Sequence of the second protein:
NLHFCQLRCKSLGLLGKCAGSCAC

Contacts between the two chains:
Residue D295 in the first protein contacts residue G21 in the second protein (closest heavy-atom distance 3.6 Å).
Residue A139 in the first protein is in contact with residue K18 in the second protein (closest heavy-atom distance 3.8 Å).
Residue D197 in the first protein interacts with residue A25 in the second protein (closest heavy-atom distance 5.0 Å).
Residue G196 in the first protein contacts residue C24 in the second protein (closest heavy-atom distance 3.3 Å).
Residue S194 in the first protein interacts with residue L15 in the second protein (closest heavy-atom distance 3.5 Å).
Residue V251 in the first protein contacts residue S22 in the second protein (closest heavy-atom distance 3.5 Å).
Residue E250 in the first protein is in contact with residue S22 in the second protein (closest heavy-atom distance 3.3 Å).
Residue S194 in the first protein is in contact with residue C26 in the second protein (closest heavy-atom distance 3.4 Å).
Residue Q249 in the first protein is in contact with residue S22 in the second protein (closest heavy-atom distance 4.1 Å).
Residue G196 in the first protein is in contact with residue C26 in the second protein (closest heavy-atom distance 4.0 Å).
Residue G294 in the first protein interacts with residue G21 in the second protein (closest heavy-atom distance 3.7 Å).
Residue I200 in the first protein is in contact with residue C24 in the second protein (closest heavy-atom distance 3.6 Å).
Residue D197 in the first protein is in contact with residue C24 in the second protein (closest heavy-atom distance 2.9 Å).
Residue G293 in the first protein is in contact with residue A20 in the second protein (closest heavy-atom distance 3.8 Å).
Residue G195 in the first protein contacts residue A25 in the second protein (closest heavy-atom distance 3.5 Å).
Residue I200 in the first protein is in contact with residue A20 in the second protein (closest heavy-atom distance 3.9 Å).
Residue V251 in the first protein interacts with residue N2 in the second protein (closest heavy-atom distance 3.9 Å).
Residue M247 in the first protein contacts residue S22 in the second protein (closest heavy-atom distance 3.0 Å).
Residue I200 in the first protein interacts with residue A25 in the second protein (closest heavy-atom distance 3.7 Å).
Residue P46 in the first protein contacts residue N2 in the second protein (closest heavy-atom distance 4.0 Å).
Residue G294 in the first protein interacts with residue A20 in the second protein (closest heavy-atom distance 3.4 Å).
Residue G195 in the first protein interacts with residue C26 in the second protein (closest heavy-atom distance 2.9 Å).
Residue D295 in the first protein interacts with residue A20 in the second protein (closest heavy-atom distance 3.9 Å).
Residue W248 in the first protein contacts residue S22 in the second protein (closest heavy-atom distance 2.8 Å).
Residue G195 in the first protein interacts with residue C24 in the second protein (closest heavy-atom distance 4.7 Å).
Residue G196 in the first protein interacts with residue A25 in the second protein (closest heavy-atom distance 3.9 Å).
Residue G294 in the first protein contacts residue S22 in the second protein (closest heavy-atom distance 4.5 Å).

Sequence of the first protein:
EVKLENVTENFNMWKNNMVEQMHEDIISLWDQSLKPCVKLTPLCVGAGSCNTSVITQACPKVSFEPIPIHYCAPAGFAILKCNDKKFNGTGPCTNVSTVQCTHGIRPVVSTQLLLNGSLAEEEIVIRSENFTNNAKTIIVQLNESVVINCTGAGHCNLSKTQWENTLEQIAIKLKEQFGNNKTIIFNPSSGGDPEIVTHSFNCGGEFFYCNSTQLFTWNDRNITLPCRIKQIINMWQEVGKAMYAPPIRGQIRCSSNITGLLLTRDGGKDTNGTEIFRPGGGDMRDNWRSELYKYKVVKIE

This data describes a binding interaction between two proteins.